Residue-level contacts at the interface:
Residue H225 in the second protein contacts residue L2 in the first protein (closest heavy-atom distance 3.5 Å).
Residue F224 in the second protein contacts residue K1 in the first protein (closest heavy-atom distance 3.3 Å).
Residue H225 in the second protein contacts residue K1 in the first protein (closest heavy-atom distance 1.8 Å).
Residue I24 in the second protein interacts with residue E6 in the first protein (closest heavy-atom distance 5.0 Å).

Sequence of the second protein:
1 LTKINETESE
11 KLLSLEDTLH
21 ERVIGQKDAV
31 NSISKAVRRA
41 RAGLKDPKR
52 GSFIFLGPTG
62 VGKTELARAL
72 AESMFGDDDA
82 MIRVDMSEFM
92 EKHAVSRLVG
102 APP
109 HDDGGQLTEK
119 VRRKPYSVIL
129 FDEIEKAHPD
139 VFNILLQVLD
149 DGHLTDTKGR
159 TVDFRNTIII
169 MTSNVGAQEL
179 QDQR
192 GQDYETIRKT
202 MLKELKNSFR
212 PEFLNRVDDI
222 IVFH

Sequence of the first protein:
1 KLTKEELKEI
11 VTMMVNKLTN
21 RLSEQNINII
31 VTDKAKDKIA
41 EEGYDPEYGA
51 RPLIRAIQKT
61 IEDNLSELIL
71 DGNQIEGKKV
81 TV

These two protein chains interact to form a complex.